The following describes two proteins that form a bound complex.

Sequence of chain A:
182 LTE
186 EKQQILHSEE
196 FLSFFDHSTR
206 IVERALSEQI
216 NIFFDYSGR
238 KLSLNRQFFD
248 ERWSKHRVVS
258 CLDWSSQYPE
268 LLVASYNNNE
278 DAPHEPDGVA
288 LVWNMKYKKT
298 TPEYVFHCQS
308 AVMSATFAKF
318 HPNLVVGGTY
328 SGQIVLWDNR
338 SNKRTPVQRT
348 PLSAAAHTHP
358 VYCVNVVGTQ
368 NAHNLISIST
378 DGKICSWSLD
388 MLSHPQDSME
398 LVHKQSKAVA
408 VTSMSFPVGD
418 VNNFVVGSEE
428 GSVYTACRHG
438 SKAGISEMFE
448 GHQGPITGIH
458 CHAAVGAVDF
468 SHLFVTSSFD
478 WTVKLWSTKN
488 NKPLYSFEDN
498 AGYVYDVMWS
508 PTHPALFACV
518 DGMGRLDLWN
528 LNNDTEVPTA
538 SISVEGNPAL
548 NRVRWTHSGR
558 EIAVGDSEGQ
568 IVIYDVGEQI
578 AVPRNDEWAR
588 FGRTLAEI

Interface contacts:
Residue S212 in chain A is in contact with residue T95 in chain B (closest heavy-atom distance 4.6 Å).
Residue E213 in chain A is in contact with residue T95 in chain B (closest heavy-atom distance 4.8 Å).

Sequence of chain B:
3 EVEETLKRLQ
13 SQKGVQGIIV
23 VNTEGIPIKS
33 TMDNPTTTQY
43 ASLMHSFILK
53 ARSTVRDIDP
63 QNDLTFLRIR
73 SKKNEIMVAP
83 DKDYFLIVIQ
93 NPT